Sequence of the second protein:
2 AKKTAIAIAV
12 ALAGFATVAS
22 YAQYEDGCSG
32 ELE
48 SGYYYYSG

Interface contacts:
Residue I222 in the first protein interacts with residue Y51 in the second protein (closest heavy-atom distance 3.6 Å).
Residue I315 in the first protein contacts residue Y50 in the second protein (closest heavy-atom distance 3.5 Å).
Residue Y329 in the first protein interacts with residue Y51 in the second protein (closest heavy-atom distance 3.1 Å).
Residue A227 in the first protein contacts residue Y53 in the second protein (closest heavy-atom distance 4.2 Å).
Residue Y329 in the first protein contacts residue G49 in the second protein (closest heavy-atom distance 4.1 Å).
Residue R328 in the first protein is in contact with residue Y50 in the second protein (closest heavy-atom distance 3.0 Å).
Residue Q226 in the first protein is in contact with residue Y53 in the second protein (closest heavy-atom distance 2.6 Å).
Residue I222 in the first protein interacts with residue Y50 in the second protein (closest heavy-atom distance 4.5 Å).
Residue I223 in the first protein contacts residue S54 in the second protein (closest heavy-atom distance 2.6 Å).
Residue G225 in the first protein is in contact with residue Y53 in the second protein (closest heavy-atom distance 4.5 Å).
Residue Q335 in the first protein is in contact with residue Y51 in the second protein (closest heavy-atom distance 4.5 Å).
Residue R327 in the first protein interacts with residue Y51 in the second protein (closest heavy-atom distance 3.1 Å).
Residue S349 in the first protein contacts residue Y53 in the second protein (closest heavy-atom distance 2.5 Å).
Residue G326 in the first protein contacts residue Y52 in the second protein (closest heavy-atom distance 4.3 Å).
Residue Y329 in the first protein contacts residue S48 in the second protein (closest heavy-atom distance 3.7 Å).
Residue S330 in the first protein interacts with residue G49 in the second protein (closest heavy-atom distance 2.6 Å).
Residue L333 in the first protein interacts with residue S48 in the second protein (closest heavy-atom distance 4.2 Å).
Residue K295 in the first protein contacts residue S48 in the second protein (closest heavy-atom distance 4.7 Å).
Residue N347 in the first protein contacts residue Y53 in the second protein (closest heavy-atom distance 3.7 Å).
Residue Q745 in the first protein is in contact with residue E34 in the second protein (closest heavy-atom distance 3.8 Å).
Residue Y329 in the first protein is in contact with residue Y50 in the second protein (closest heavy-atom distance 3.6 Å).
Residue R328 in the first protein is in contact with residue Y53 in the second protein (closest heavy-atom distance 4.5 Å).
Residue S224 in the first protein contacts residue Y52 in the second protein (closest heavy-atom distance 2.8 Å).
Residue G326 in the first protein interacts with residue Y51 in the second protein (closest heavy-atom distance 4.3 Å).
Residue R327 in the first protein is in contact with residue Y50 in the second protein (closest heavy-atom distance 2.9 Å).
Residue R328 in the first protein interacts with residue Y51 in the second protein (closest heavy-atom distance 2.6 Å).
Residue M189 in the first protein interacts with residue G55 in the second protein (closest heavy-atom distance 3.3 Å).
Residue R328 in the first protein interacts with residue Y52 in the second protein (closest heavy-atom distance 4.9 Å).
Residue R186 in the first protein is in contact with residue Y52 in the second protein (closest heavy-atom distance 3.8 Å).
Residue M189 in the first protein contacts residue S54 in the second protein (closest heavy-atom distance 4.7 Å).
Residue E348 in the first protein is in contact with residue Y51 in the second protein (closest heavy-atom distance 4.6 Å).
Residue L352 in the first protein contacts residue S54 in the second protein (closest heavy-atom distance 4.9 Å).
Residue F182 in the first protein interacts with residue Y52 in the second protein (closest heavy-atom distance 3.4 Å).
Residue L352 in the first protein contacts residue G55 in the second protein (closest heavy-atom distance 4.7 Å).
Residue I223 in the first protein interacts with residue Y52 in the second protein (closest heavy-atom distance 3.3 Å).
Residue P220 in the first protein contacts residue Y50 in the second protein (closest heavy-atom distance 4.8 Å).
Residue S330 in the first protein is in contact with residue Y50 in the second protein (closest heavy-atom distance 4.1 Å).
Residue S349 in the first protein interacts with residue Y51 in the second protein (closest heavy-atom distance 3.4 Å).
Residue M324 in the first protein is in contact with residue Y50 in the second protein (closest heavy-atom distance 3.7 Å).
Residue S224 in the first protein contacts residue G55 in the second protein (closest heavy-atom distance 4.7 Å).
Residue R328 in the first protein is in contact with residue G49 in the second protein (closest heavy-atom distance 4.8 Å).
Residue G225 in the first protein is in contact with residue S54 in the second protein (closest heavy-atom distance 4.4 Å).
Residue N157 in the first protein interacts with residue Y52 in the second protein (closest heavy-atom distance 3.0 Å).
Residue S224 in the first protein interacts with residue S54 in the second protein (closest heavy-atom distance 2.6 Å).
Residue S330 in the first protein interacts with residue Y51 in the second protein (closest heavy-atom distance 3.6 Å).
Residue I222 in the first protein is in contact with residue Y52 in the second protein (closest heavy-atom distance 2.8 Å).
Residue G326 in the first protein contacts residue Y53 in the second protein (closest heavy-atom distance 4.1 Å).
Residue S224 in the first protein interacts with residue Y53 in the second protein (closest heavy-atom distance 3.3 Å).
Residue R327 in the first protein contacts residue Y52 in the second protein (closest heavy-atom distance 3.7 Å).
Residue E179 in the first protein is in contact with residue Y52 in the second protein (closest heavy-atom distance 4.8 Å).
Residue I223 in the first protein interacts with residue Y53 in the second protein (closest heavy-atom distance 4.7 Å).
Residue E331 in the first protein interacts with residue Y51 in the second protein (closest heavy-atom distance 5.0 Å).
Residue S224 in the first protein is in contact with residue Y51 in the second protein (closest heavy-atom distance 3.1 Å).
Residue D317 in the first protein contacts residue Y50 in the second protein (closest heavy-atom distance 3.4 Å).
Residue R186 in the first protein interacts with residue S54 in the second protein (closest heavy-atom distance 4.6 Å).
Residue I223 in the first protein is in contact with residue G55 in the second protein (closest heavy-atom distance 4.2 Å).
Residue M300 in the first protein is in contact with residue S48 in the second protein (closest heavy-atom distance 4.2 Å).
Residue R186 in the first protein interacts with residue G55 in the second protein (closest heavy-atom distance 4.4 Å).

This data describes a binding interaction between two proteins.

Sequence of the first protein:
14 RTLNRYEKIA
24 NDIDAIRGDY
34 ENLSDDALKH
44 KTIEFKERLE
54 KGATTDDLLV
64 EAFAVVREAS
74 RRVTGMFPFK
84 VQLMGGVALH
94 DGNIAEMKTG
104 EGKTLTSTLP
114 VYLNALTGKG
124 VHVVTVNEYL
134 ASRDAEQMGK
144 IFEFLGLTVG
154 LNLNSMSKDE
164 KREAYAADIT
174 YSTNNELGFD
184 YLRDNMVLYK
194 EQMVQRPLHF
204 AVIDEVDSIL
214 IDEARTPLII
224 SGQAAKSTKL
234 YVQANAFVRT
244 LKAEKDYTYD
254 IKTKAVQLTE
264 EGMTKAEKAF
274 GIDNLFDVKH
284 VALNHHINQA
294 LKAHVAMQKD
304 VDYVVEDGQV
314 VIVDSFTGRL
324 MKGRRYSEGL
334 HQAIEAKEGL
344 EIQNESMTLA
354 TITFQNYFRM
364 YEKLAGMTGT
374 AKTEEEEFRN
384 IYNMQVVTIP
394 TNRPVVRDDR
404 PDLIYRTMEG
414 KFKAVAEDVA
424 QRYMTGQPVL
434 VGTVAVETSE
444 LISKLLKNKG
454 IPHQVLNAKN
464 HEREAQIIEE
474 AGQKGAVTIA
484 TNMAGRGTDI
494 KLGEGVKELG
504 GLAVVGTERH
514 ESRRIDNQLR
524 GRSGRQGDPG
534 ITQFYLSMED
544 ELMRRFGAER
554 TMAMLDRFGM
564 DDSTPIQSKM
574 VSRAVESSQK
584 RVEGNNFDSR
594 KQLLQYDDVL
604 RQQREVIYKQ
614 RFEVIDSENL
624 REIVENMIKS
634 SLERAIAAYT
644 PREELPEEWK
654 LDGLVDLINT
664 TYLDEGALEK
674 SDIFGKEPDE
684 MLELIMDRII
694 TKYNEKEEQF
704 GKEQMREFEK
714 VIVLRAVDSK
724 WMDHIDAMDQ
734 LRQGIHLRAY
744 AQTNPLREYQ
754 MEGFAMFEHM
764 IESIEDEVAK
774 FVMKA